Sequence of protein 1:
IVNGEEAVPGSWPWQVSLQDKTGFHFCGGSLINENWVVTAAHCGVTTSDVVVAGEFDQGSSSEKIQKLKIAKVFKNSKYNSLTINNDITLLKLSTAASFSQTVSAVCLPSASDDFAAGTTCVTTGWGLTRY

Interface contacts:
Residue P9 in protein 1 contacts residue I6 in protein 2 (closest heavy-atom distance 3.6 Å).
Residue W14 in protein 1 is in contact with residue V3 in protein 2 (closest heavy-atom distance 4.6 Å).
Residue E5 in protein 1 interacts with residue V9 in protein 2 (closest heavy-atom distance 4.8 Å).
Residue V8 in protein 1 is in contact with residue Q7 in protein 2 (closest heavy-atom distance 4.4 Å).
Residue C107 in protein 1 contacts residue G2 in protein 2 (closest heavy-atom distance 3.6 Å).
Residue S11 in protein 1 contacts residue Q7 in protein 2 (closest heavy-atom distance 3.9 Å).
Residue W12 in protein 1 contacts residue P8 in protein 2 (closest heavy-atom distance 3.5 Å).
Residue P13 in protein 1 contacts residue P4 in protein 2 (closest heavy-atom distance 3.8 Å).
Residue V8 in protein 1 contacts residue P8 in protein 2 (closest heavy-atom distance 5.0 Å).
Residue V106 in protein 1 is in contact with residue G2 in protein 2 (closest heavy-atom distance 4.2 Å).
Residue W14 in protein 1 interacts with residue P4 in protein 2 (closest heavy-atom distance 3.8 Å).
Residue G10 in protein 1 contacts residue P4 in protein 2 (closest heavy-atom distance 4.9 Å).
Residue T102 in protein 1 interacts with residue I6 in protein 2 (closest heavy-atom distance 3.8 Å).
Residue Q101 in protein 1 contacts residue I6 in protein 2 (closest heavy-atom distance 4.1 Å).
Residue W14 in protein 1 is in contact with residue G2 in protein 2 (closest heavy-atom distance 3.9 Å).
Residue G10 in protein 1 is in contact with residue I6 in protein 2 (closest heavy-atom distance 4.0 Å).
Residue C107 in protein 1 is in contact with residue C1 in protein 2 (closest heavy-atom distance 2.3 Å).
Residue S11 in protein 1 is in contact with residue P8 in protein 2 (closest heavy-atom distance 3.5 Å).
Residue S11 in protein 1 interacts with residue P4 in protein 2 (closest heavy-atom distance 3.5 Å).
Residue S11 in protein 1 is in contact with residue I6 in protein 2 (closest heavy-atom distance 3.2 Å).
Residue A105 in protein 1 is in contact with residue V3 in protein 2 (closest heavy-atom distance 4.9 Å).
Residue V8 in protein 1 is in contact with residue I6 in protein 2 (closest heavy-atom distance 3.8 Å).
Residue V122 in protein 1 contacts residue L10 in protein 2 (closest heavy-atom distance 3.5 Å).
Residue W12 in protein 1 is in contact with residue L10 in protein 2 (closest heavy-atom distance 4.1 Å).
Residue A105 in protein 1 interacts with residue C1 in protein 2 (closest heavy-atom distance 3.6 Å).
Residue A105 in protein 1 contacts residue G2 in protein 2 (closest heavy-atom distance 2.8 Å).
Residue Q101 in protein 1 interacts with residue A5 in protein 2 (closest heavy-atom distance 3.8 Å).
Residue V8 in protein 1 contacts residue V9 in protein 2 (closest heavy-atom distance 3.8 Å).
Residue L108 in protein 1 interacts with residue C1 in protein 2 (closest heavy-atom distance 5.0 Å).
Residue E5 in protein 1 interacts with residue L10 in protein 2 (closest heavy-atom distance 4.6 Å).
Residue V106 in protein 1 interacts with residue C1 in protein 2 (closest heavy-atom distance 3.8 Å).

Sequence of protein 2:
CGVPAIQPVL

The following describes two proteins that form a bound complex.